Sequence of protein 2:
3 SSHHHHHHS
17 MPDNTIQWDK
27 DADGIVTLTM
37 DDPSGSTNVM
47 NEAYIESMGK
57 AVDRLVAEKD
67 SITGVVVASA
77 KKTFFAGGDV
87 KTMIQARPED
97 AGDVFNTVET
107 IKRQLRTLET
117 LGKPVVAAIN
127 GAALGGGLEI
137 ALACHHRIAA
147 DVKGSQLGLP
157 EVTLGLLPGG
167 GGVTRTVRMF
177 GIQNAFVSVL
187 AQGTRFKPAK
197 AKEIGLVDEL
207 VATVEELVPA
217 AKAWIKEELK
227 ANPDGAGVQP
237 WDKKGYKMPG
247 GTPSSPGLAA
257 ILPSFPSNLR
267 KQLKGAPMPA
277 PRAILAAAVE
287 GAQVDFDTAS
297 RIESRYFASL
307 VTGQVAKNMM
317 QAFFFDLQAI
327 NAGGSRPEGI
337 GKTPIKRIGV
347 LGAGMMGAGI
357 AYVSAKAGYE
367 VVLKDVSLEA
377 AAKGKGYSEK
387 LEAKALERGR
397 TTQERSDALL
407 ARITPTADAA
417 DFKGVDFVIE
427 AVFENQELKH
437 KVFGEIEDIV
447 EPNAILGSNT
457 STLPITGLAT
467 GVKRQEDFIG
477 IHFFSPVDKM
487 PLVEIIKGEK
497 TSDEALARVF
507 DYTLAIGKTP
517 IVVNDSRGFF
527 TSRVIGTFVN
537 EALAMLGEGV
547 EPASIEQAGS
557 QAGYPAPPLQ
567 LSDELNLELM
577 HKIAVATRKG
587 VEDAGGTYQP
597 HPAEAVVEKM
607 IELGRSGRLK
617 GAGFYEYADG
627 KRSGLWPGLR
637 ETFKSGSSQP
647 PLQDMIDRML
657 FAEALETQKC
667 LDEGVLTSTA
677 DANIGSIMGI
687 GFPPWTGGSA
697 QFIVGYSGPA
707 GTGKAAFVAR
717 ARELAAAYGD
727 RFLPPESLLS

Sequence of protein 1:
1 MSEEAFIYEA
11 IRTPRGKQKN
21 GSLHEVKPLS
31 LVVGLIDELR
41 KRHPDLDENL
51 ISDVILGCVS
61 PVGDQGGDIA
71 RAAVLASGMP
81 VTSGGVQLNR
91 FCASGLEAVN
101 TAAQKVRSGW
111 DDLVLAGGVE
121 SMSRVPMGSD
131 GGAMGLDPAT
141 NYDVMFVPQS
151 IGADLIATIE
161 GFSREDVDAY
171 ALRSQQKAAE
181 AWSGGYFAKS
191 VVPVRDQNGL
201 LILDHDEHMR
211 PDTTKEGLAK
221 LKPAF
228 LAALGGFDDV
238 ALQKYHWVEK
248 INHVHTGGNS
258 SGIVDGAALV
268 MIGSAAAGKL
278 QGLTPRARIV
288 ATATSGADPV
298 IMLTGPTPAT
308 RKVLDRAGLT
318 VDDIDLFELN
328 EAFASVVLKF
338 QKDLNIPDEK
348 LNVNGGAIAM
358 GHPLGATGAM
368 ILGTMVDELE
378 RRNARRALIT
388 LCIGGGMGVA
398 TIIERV

Contacts between the two chains:
Residue P259 in protein 2 is in contact with residue F146 in protein 1 (closest heavy-atom distance 4.5 Å).
Residue K267 in protein 2 is in contact with residue Q240 in protein 1 (closest heavy-atom distance 4.4 Å).
Residue G630 in protein 2 is in contact with residue E246 in protein 1 (closest heavy-atom distance 4.2 Å).
Residue R266 in protein 2 contacts residue M145 in protein 1 (closest heavy-atom distance 3.0 Å).
Residue P262 in protein 2 is in contact with residue Y142 in protein 1 (closest heavy-atom distance 3.8 Å).
Residue N264 in protein 2 contacts residue G232 in protein 1 (closest heavy-atom distance 3.2 Å).
Residue E286 in protein 2 interacts with residue D137 in protein 1 (closest heavy-atom distance 3.6 Å).
Residue A282 in protein 2 contacts residue A139 in protein 1 (closest heavy-atom distance 4.1 Å).
Residue V285 in protein 2 contacts residue L136 in protein 1 (closest heavy-atom distance 3.8 Å).
Residue R266 in protein 2 contacts residue D143 in protein 1 (closest heavy-atom distance 3.9 Å).
Residue S260 in protein 2 is in contact with residue F234 in protein 1 (closest heavy-atom distance 3.7 Å).
Residue A256 in protein 2 is in contact with residue L231 in protein 1 (closest heavy-atom distance 4.1 Å).
Residue P259 in protein 2 contacts residue G135 in protein 1 (closest heavy-atom distance 4.3 Å).
Residue L258 in protein 2 contacts residue L136 in protein 1 (closest heavy-atom distance 4.2 Å).
Residue L648 in protein 2 contacts residue H243 in protein 1 (closest heavy-atom distance 3.8 Å).
Residue G271 in protein 2 contacts residue Q240 in protein 1 (closest heavy-atom distance 3.3 Å).
Residue V285 in protein 2 is in contact with residue P138 in protein 1 (closest heavy-atom distance 3.6 Å).
Residue N264 in protein 2 contacts residue G233 in protein 1 (closest heavy-atom distance 4.0 Å).
Residue R266 in protein 2 interacts with residue Q240 in protein 1 (closest heavy-atom distance 3.1 Å).
Residue R266 in protein 2 contacts residue Y142 in protein 1 (closest heavy-atom distance 2.6 Å).
Residue S260 in protein 2 contacts residue G232 in protein 1 (closest heavy-atom distance 4.5 Å).
Residue K270 in protein 2 interacts with residue Q240 in protein 1 (closest heavy-atom distance 3.4 Å).
Residue P262 in protein 2 interacts with residue N141 in protein 1 (closest heavy-atom distance 3.6 Å).
Residue S263 in protein 2 is in contact with residue F234 in protein 1 (closest heavy-atom distance 3.3 Å).
Residue E547 in protein 2 contacts residue W244 in protein 1 (closest heavy-atom distance 4.3 Å).
Residue L631 in protein 2 is in contact with residue E246 in protein 1 (closest heavy-atom distance 3.4 Å).
Residue Q557 in protein 2 contacts residue Q240 in protein 1 (closest heavy-atom distance 3.0 Å).
Residue L281 in protein 2 is in contact with residue P138 in protein 1 (closest heavy-atom distance 4.0 Å).
Residue P259 in protein 2 contacts residue F234 in protein 1 (closest heavy-atom distance 4.2 Å).
Residue A549 in protein 2 is in contact with residue E246 in protein 1 (closest heavy-atom distance 4.1 Å).
Residue A549 in protein 2 interacts with residue W244 in protein 1 (closest heavy-atom distance 3.7 Å).
Residue P259 in protein 2 interacts with residue N141 in protein 1 (closest heavy-atom distance 3.5 Å).
Residue R278 in protein 2 is in contact with residue Y142 in protein 1 (closest heavy-atom distance 3.0 Å).
Residue A256 in protein 2 interacts with residue L228 in protein 1 (closest heavy-atom distance 4.4 Å).
Residue L648 in protein 2 contacts residue Q240 in protein 1 (closest heavy-atom distance 4.5 Å).
Residue I257 in protein 2 is in contact with residue L231 in protein 1 (closest heavy-atom distance 4.0 Å).
Residue Q553 in protein 2 interacts with residue H243 in protein 1 (closest heavy-atom distance 3.6 Å).
Residue L269 in protein 2 is in contact with residue Y142 in protein 1 (closest heavy-atom distance 3.7 Å).
Residue S260 in protein 2 is in contact with residue L231 in protein 1 (closest heavy-atom distance 3.5 Å).
Residue Q553 in protein 2 interacts with residue L239 in protein 1 (closest heavy-atom distance 3.5 Å).
Residue S263 in protein 2 contacts residue G233 in protein 1 (closest heavy-atom distance 3.8 Å).
Residue L265 in protein 2 contacts residue Y142 in protein 1 (closest heavy-atom distance 3.7 Å).
Residue Q553 in protein 2 is in contact with residue Q240 in protein 1 (closest heavy-atom distance 3.7 Å).
Residue Y302 in protein 2 contacts residue A139 in protein 1 (closest heavy-atom distance 3.9 Å).
Residue R266 in protein 2 is in contact with residue V237 in protein 1 (closest heavy-atom distance 3.9 Å).
Residue A549 in protein 2 contacts residue V245 in protein 1 (closest heavy-atom distance 4.3 Å).
Residue L258 in protein 2 is in contact with residue G135 in protein 1 (closest heavy-atom distance 4.0 Å).
Residue S263 in protein 2 is in contact with residue V237 in protein 1 (closest heavy-atom distance 3.8 Å).
Residue S550 in protein 2 is in contact with residue H243 in protein 1 (closest heavy-atom distance 2.8 Å).
Residue R278 in protein 2 interacts with residue D143 in protein 1 (closest heavy-atom distance 4.2 Å).
Residue P259 in protein 2 interacts with residue L228 in protein 1 (closest heavy-atom distance 4.5 Å).
Residue P262 in protein 2 is in contact with residue P138 in protein 1 (closest heavy-atom distance 3.9 Å).
Residue K267 in protein 2 interacts with residue G233 in protein 1 (closest heavy-atom distance 3.8 Å).
Residue Q289 in protein 2 is in contact with residue L136 in protein 1 (closest heavy-atom distance 3.4 Å).
Residue K267 in protein 2 interacts with residue D236 in protein 1 (closest heavy-atom distance 3.6 Å).
Residue S263 in protein 2 contacts residue G232 in protein 1 (closest heavy-atom distance 3.7 Å).
Residue S550 in protein 2 is in contact with residue W244 in protein 1 (closest heavy-atom distance 3.4 Å).
Residue A549 in protein 2 is in contact with residue H243 in protein 1 (closest heavy-atom distance 3.2 Å).
Residue M651 in protein 2 interacts with residue H243 in protein 1 (closest heavy-atom distance 4.5 Å).
Residue A282 in protein 2 interacts with residue P138 in protein 1 (closest heavy-atom distance 4.0 Å).

The following describes two proteins that form a bound complex.